These two protein chains interact to form a complex.

Sequence of the second protein:
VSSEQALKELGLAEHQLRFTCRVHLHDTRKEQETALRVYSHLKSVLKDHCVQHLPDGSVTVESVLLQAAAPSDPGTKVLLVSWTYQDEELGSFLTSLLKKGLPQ

Residue-level contacts at the interface:
Residue F25 in the second protein is in contact with residue R64 in the first protein (closest heavy-atom distance 3.3 Å).
Residue Q93 in the second protein interacts with residue L4 in the first protein (closest heavy-atom distance 3.9 Å).
Residue A12 in the second protein is in contact with residue F78 in the first protein (closest heavy-atom distance 3.8 Å).
Residue R28 in the second protein contacts residue I56 in the first protein (closest heavy-atom distance 3.5 Å).
Residue L23 in the second protein interacts with residue L72 in the first protein (closest heavy-atom distance 3.9 Å).
Residue E20 in the second protein is in contact with residue L5 in the first protein (closest heavy-atom distance 3.5 Å).
Residue E20 in the second protein interacts with residue L4 in the first protein (closest heavy-atom distance 3.9 Å).
Residue Q93 in the second protein contacts residue K2 in the first protein (closest heavy-atom distance 3.5 Å).
Residue L23 in the second protein is in contact with residue T53 in the first protein (closest heavy-atom distance 3.5 Å).
Residue E10 in the second protein contacts residue L4 in the first protein (closest heavy-atom distance 3.2 Å).
Residue C27 in the second protein contacts residue N59 in the first protein (closest heavy-atom distance 3.4 Å).
Residue E96 in the second protein is in contact with residue K2 in the first protein (closest heavy-atom distance 3.4 Å).
Residue A19 in the second protein contacts residue S6 in the first protein (closest heavy-atom distance 3.1 Å).
Residue K106 in the second protein interacts with residue N59 in the first protein (closest heavy-atom distance 3.4 Å).
Residue T26 in the second protein interacts with residue I55 in the first protein (closest heavy-atom distance 2.8 Å).
Residue W90 in the second protein interacts with residue R64 in the first protein (closest heavy-atom distance 3.4 Å).
Residue H21 in the second protein is in contact with residue T53 in the first protein (closest heavy-atom distance 2.6 Å).
Residue T26 in the second protein is in contact with residue C57 in the first protein (closest heavy-atom distance 3.1 Å).
Residue L23 in the second protein interacts with residue V71 in the first protein (closest heavy-atom distance 3.9 Å).
Residue E95 in the second protein is in contact with residue R68 in the first protein (closest heavy-atom distance 2.8 Å).
Residue R24 in the second protein is in contact with residue H54 in the first protein (closest heavy-atom distance 3.3 Å).
Residue R24 in the second protein is in contact with residue I55 in the first protein (closest heavy-atom distance 2.8 Å).
Residue T26 in the second protein contacts residue I56 in the first protein (closest heavy-atom distance 3.3 Å).
Residue Y92 in the second protein interacts with residue K2 in the first protein (closest heavy-atom distance 3.5 Å).
Residue Q22 in the second protein interacts with residue T53 in the first protein (closest heavy-atom distance 3.0 Å).
Residue Q22 in the second protein interacts with residue D51 in the first protein (closest heavy-atom distance 2.9 Å).
Residue H21 in the second protein interacts with residue S52 in the first protein (closest heavy-atom distance 3.6 Å).
Residue R28 in the second protein contacts residue D58 in the first protein (closest heavy-atom distance 3.0 Å).
Residue H21 in the second protein interacts with residue G7 in the first protein (closest heavy-atom distance 2.7 Å).
Residue S9 in the second protein contacts residue F78 in the first protein (closest heavy-atom distance 2.8 Å).
Residue R24 in the second protein contacts residue T53 in the first protein (closest heavy-atom distance 2.9 Å).
Residue R28 in the second protein contacts residue N59 in the first protein (closest heavy-atom distance 3.6 Å).
Residue C27 in the second protein interacts with residue C57 in the first protein (closest heavy-atom distance 3.2 Å).
Residue H21 in the second protein interacts with residue S6 in the first protein (closest heavy-atom distance 3.6 Å).
Residue L16 in the second protein interacts with residue F78 in the first protein (closest heavy-atom distance 3.9 Å).
Residue L13 in the second protein is in contact with residue S6 in the first protein (closest heavy-atom distance 3.7 Å).
Residue S99 in the second protein is in contact with residue E61 in the first protein (closest heavy-atom distance 3.2 Å).
Residue T26 in the second protein contacts residue H54 in the first protein (closest heavy-atom distance 2.6 Å).
Residue L13 in the second protein interacts with residue L4 in the first protein (closest heavy-atom distance 4.0 Å).
Residue L18 in the second protein contacts residue F78 in the first protein (closest heavy-atom distance 3.9 Å).
Residue F25 in the second protein interacts with residue R68 in the first protein (closest heavy-atom distance 3.7 Å).
Residue L18 in the second protein contacts residue S6 in the first protein (closest heavy-atom distance 3.8 Å).
Residue Y92 in the second protein interacts with residue L5 in the first protein (closest heavy-atom distance 3.7 Å).
Residue F25 in the second protein interacts with residue I55 in the first protein (closest heavy-atom distance 3.3 Å).
Residue H21 in the second protein is in contact with residue L5 in the first protein (closest heavy-atom distance 2.8 Å).
Residue H21 in the second protein contacts residue D51 in the first protein (closest heavy-atom distance 3.5 Å).
Residue H21 in the second protein contacts residue L75 in the first protein (closest heavy-atom distance 3.9 Å).
Residue S99 in the second protein interacts with residue R64 in the first protein (closest heavy-atom distance 3.5 Å).
Residue F25 in the second protein contacts residue H54 in the first protein (closest heavy-atom distance 3.8 Å).
Residue Y92 in the second protein interacts with residue L72 in the first protein (closest heavy-atom distance 3.4 Å).
Residue Q22 in the second protein interacts with residue S52 in the first protein (closest heavy-atom distance 3.5 Å).
Residue E95 in the second protein is in contact with residue R64 in the first protein (closest heavy-atom distance 2.7 Å).
Residue Q93 in the second protein interacts with residue P3 in the first protein (closest heavy-atom distance 3.4 Å).
Residue R28 in the second protein interacts with residue C57 in the first protein (closest heavy-atom distance 2.9 Å).
Residue R28 in the second protein is in contact with residue A42 in the first protein (closest heavy-atom distance 3.5 Å).
Residue E20 in the second protein is in contact with residue D51 in the first protein (closest heavy-atom distance 3.5 Å).
Residue A19 in the second protein contacts residue D51 in the first protein (closest heavy-atom distance 3.6 Å).
Residue L23 in the second protein interacts with residue L5 in the first protein (closest heavy-atom distance 3.9 Å).
Residue T102 in the second protein is in contact with residue N59 in the first protein (closest heavy-atom distance 3.0 Å).
Residue R28 in the second protein is in contact with residue E43 in the first protein (closest heavy-atom distance 2.9 Å).

Sequence of the first protein:
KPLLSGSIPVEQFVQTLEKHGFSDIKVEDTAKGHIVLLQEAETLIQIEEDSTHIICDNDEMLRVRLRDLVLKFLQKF